Interface contacts:
Residue V122 in chain A interacts with residue L10 in chain B (closest heavy-atom distance 4.2 Å).
Residue V106 in chain A interacts with residue C1 in chain B (closest heavy-atom distance 3.8 Å).
Residue S11 in chain A interacts with residue I6 in chain B (closest heavy-atom distance 3.1 Å).
Residue Q101 in chain A contacts residue A5 in chain B (closest heavy-atom distance 3.4 Å).
Residue W12 in chain A contacts residue L10 in chain B (closest heavy-atom distance 4.1 Å).
Residue A105 in chain A contacts residue G2 in chain B (closest heavy-atom distance 2.8 Å).
Residue V106 in chain A interacts with residue G2 in chain B (closest heavy-atom distance 4.0 Å).
Residue V8 in chain A is in contact with residue P8 in chain B (closest heavy-atom distance 4.8 Å).
Residue A105 in chain A is in contact with residue C1 in chain B (closest heavy-atom distance 3.3 Å).
Residue E5 in chain A interacts with residue L10 in chain B (closest heavy-atom distance 3.8 Å).
Residue V8 in chain A interacts with residue V9 in chain B (closest heavy-atom distance 3.6 Å).
Residue S11 in chain A interacts with residue P4 in chain B (closest heavy-atom distance 3.3 Å).
Residue C107 in chain A interacts with residue G2 in chain B (closest heavy-atom distance 3.4 Å).
Residue V8 in chain A is in contact with residue I6 in chain B (closest heavy-atom distance 3.8 Å).
Residue P9 in chain A contacts residue I6 in chain B (closest heavy-atom distance 3.3 Å).
Residue P13 in chain A contacts residue P4 in chain B (closest heavy-atom distance 3.8 Å).
Residue A105 in chain A is in contact with residue V3 in chain B (closest heavy-atom distance 5.0 Å).
Residue W14 in chain A contacts residue P4 in chain B (closest heavy-atom distance 3.5 Å).
Residue W14 in chain A is in contact with residue V3 in chain B (closest heavy-atom distance 4.3 Å).
Residue Q101 in chain A contacts residue I6 in chain B (closest heavy-atom distance 3.9 Å).
Residue G10 in chain A is in contact with residue I6 in chain B (closest heavy-atom distance 3.6 Å).
Residue S11 in chain A contacts residue P8 in chain B (closest heavy-atom distance 3.4 Å).
Residue W12 in chain A interacts with residue P8 in chain B (closest heavy-atom distance 3.4 Å).
Residue E5 in chain A interacts with residue S11 in chain B (closest heavy-atom distance 2.9 Å).
Residue C107 in chain A contacts residue C1 in chain B (closest heavy-atom distance 2.0 Å).
Residue T102 in chain A is in contact with residue I6 in chain B (closest heavy-atom distance 3.6 Å).
Residue W12 in chain A contacts residue P4 in chain B (closest heavy-atom distance 5.0 Å).
Residue L108 in chain A contacts residue C1 in chain B (closest heavy-atom distance 5.0 Å).
Residue E5 in chain A interacts with residue V9 in chain B (closest heavy-atom distance 3.8 Å).
Residue S104 in chain A is in contact with residue P4 in chain B (closest heavy-atom distance 5.0 Å).
Residue S11 in chain A interacts with residue Q7 in chain B (closest heavy-atom distance 3.9 Å).
Residue W14 in chain A contacts residue G2 in chain B (closest heavy-atom distance 3.7 Å).
Residue G10 in chain A interacts with residue P4 in chain B (closest heavy-atom distance 5.0 Å).
Residue V8 in chain A is in contact with residue Q7 in chain B (closest heavy-atom distance 4.3 Å).

Sequence of chain A:
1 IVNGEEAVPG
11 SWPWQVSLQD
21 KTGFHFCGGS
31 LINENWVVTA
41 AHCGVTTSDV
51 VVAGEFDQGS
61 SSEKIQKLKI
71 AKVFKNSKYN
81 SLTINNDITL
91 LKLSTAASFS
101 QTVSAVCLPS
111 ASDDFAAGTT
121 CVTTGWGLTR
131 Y

Sequence of chain B:
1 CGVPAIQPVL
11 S

These two protein chains interact to form a complex.